This data describes a binding interaction between two proteins.

Sequence of chain A:
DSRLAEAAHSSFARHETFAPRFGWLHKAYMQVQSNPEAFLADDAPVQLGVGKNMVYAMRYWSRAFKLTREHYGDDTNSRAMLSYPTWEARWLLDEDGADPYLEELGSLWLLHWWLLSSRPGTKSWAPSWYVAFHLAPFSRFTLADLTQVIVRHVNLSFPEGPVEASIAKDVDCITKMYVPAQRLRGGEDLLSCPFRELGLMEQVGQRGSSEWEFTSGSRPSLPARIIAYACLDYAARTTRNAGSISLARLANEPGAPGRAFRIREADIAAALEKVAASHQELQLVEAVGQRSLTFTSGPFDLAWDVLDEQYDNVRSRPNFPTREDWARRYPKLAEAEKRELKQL

Contacts between the two chains:
Residue P227 in chain A is in contact with residue L197 in chain B (closest heavy-atom distance 4.0 Å).
Residue E106 in chain A interacts with residue E195 in chain B (closest heavy-atom distance 3.9 Å).
Residue Q184 in chain A is in contact with residue E204 in chain B (closest heavy-atom distance 2.8 Å).
Residue S199 in chain A is in contact with residue L104 in chain B (closest heavy-atom distance 2.9 Å).
Residue L198 in chain A contacts residue L107 in chain B (closest heavy-atom distance 3.8 Å).
Residue W26 in chain A contacts residue E105 in chain B (closest heavy-atom distance 3.9 Å).
Residue S228 in chain A is in contact with residue L197 in chain B (closest heavy-atom distance 3.9 Å).
Residue R23 in chain A contacts residue E105 in chain B (closest heavy-atom distance 3.0 Å).
Residue L107 in chain A contacts residue L198 in chain B (closest heavy-atom distance 3.8 Å).
Residue C200 in chain A interacts with residue E204 in chain B (closest heavy-atom distance 2.8 Å).
Residue L107 in chain A is in contact with residue R203 in chain B (closest heavy-atom distance 4.1 Å).
Residue G25 in chain A is in contact with residue E105 in chain B (closest heavy-atom distance 3.9 Å).
Residue L197 in chain A contacts residue L107 in chain B (closest heavy-atom distance 3.0 Å).
Residue E105 in chain A is in contact with residue R23 in chain B (closest heavy-atom distance 3.0 Å).
Residue P227 in chain A interacts with residue Q184 in chain B (closest heavy-atom distance 3.7 Å).
Residue A183 in chain A interacts with residue E204 in chain B (closest heavy-atom distance 3.9 Å).
Residue P230 in chain A contacts residue E195 in chain B (closest heavy-atom distance 3.4 Å).
Residue S199 in chain A contacts residue E204 in chain B (closest heavy-atom distance 3.4 Å).
Residue Q184 in chain A is in contact with residue G206 in chain B (closest heavy-atom distance 3.5 Å).
Residue L197 in chain A interacts with residue S228 in chain B (closest heavy-atom distance 3.7 Å).
Residue G206 in chain A is in contact with residue Q184 in chain B (closest heavy-atom distance 3.8 Å).
Residue E204 in chain A is in contact with residue S199 in chain B (closest heavy-atom distance 3.3 Å).
Residue E195 in chain A is in contact with residue Q317 in chain B (closest heavy-atom distance 2.8 Å).
Residue F24 in chain A interacts with residue Y103 in chain B (closest heavy-atom distance 3.9 Å).
Residue L197 in chain A contacts residue P227 in chain B (closest heavy-atom distance 3.8 Å).
Residue R187 in chain A interacts with residue P227 in chain B (closest heavy-atom distance 4.0 Å).
Residue P227 in chain A interacts with residue G188 in chain B (closest heavy-atom distance 3.6 Å).
Residue Q184 in chain A interacts with residue P227 in chain B (closest heavy-atom distance 3.5 Å).
Residue S199 in chain A contacts residue L107 in chain B (closest heavy-atom distance 3.6 Å).
Residue L107 in chain A interacts with residue A183 in chain B (closest heavy-atom distance 3.4 Å).
Residue L205 in chain A is in contact with residue Q184 in chain B (closest heavy-atom distance 3.6 Å).
Residue Y103 in chain A contacts residue G25 in chain B (closest heavy-atom distance 3.7 Å).
Residue R203 in chain A contacts residue E204 in chain B (closest heavy-atom distance 2.9 Å).
Residue Y103 in chain A interacts with residue H28 in chain B (closest heavy-atom distance 3.5 Å).
Residue A183 in chain A is in contact with residue L107 in chain B (closest heavy-atom distance 3.5 Å).
Residue E204 in chain A interacts with residue C200 in chain B (closest heavy-atom distance 3.0 Å).
Residue L107 in chain A interacts with residue S199 in chain B (closest heavy-atom distance 3.8 Å).
Residue L198 in chain A contacts residue E105 in chain B (closest heavy-atom distance 3.3 Å).
Residue L107 in chain A interacts with residue L197 in chain B (closest heavy-atom distance 3.0 Å).
Residue L104 in chain A contacts residue S199 in chain B (closest heavy-atom distance 2.9 Å).
Residue R203 in chain A contacts residue L107 in chain B (closest heavy-atom distance 3.9 Å).
Residue S199 in chain A interacts with residue E105 in chain B (closest heavy-atom distance 2.8 Å).
Residue E195 in chain A contacts residue P230 in chain B (closest heavy-atom distance 3.6 Å).
Residue E195 in chain A is in contact with residue E106 in chain B (closest heavy-atom distance 4.0 Å).
Residue E106 in chain A interacts with residue L197 in chain B (closest heavy-atom distance 3.9 Å).
Residue L197 in chain A is in contact with residue E106 in chain B (closest heavy-atom distance 4.0 Å).
Residue E204 in chain A interacts with residue Q184 in chain B (closest heavy-atom distance 2.8 Å).
Residue E105 in chain A interacts with residue S199 in chain B (closest heavy-atom distance 2.9 Å).
Residue Q317 in chain A is in contact with residue E195 in chain B (closest heavy-atom distance 3.0 Å).
Residue K29 in chain A interacts with residue Y103 in chain B (closest heavy-atom distance 3.6 Å).
Residue G25 in chain A contacts residue Y103 in chain B (closest heavy-atom distance 3.6 Å).
Residue H28 in chain A contacts residue Y103 in chain B (closest heavy-atom distance 3.4 Å).
Residue Q184 in chain A contacts residue L205 in chain B (closest heavy-atom distance 3.3 Å).
Residue E204 in chain A contacts residue R203 in chain B (closest heavy-atom distance 2.8 Å).
Residue E105 in chain A is in contact with residue L198 in chain B (closest heavy-atom distance 3.2 Å).
Residue A183 in chain A contacts residue P227 in chain B (closest heavy-atom distance 4.0 Å).
Residue Y103 in chain A is in contact with residue F24 in chain B (closest heavy-atom distance 3.9 Å).
Residue Y103 in chain A interacts with residue K29 in chain B (closest heavy-atom distance 3.9 Å).
Residue L186 in chain A is in contact with residue P227 in chain B (closest heavy-atom distance 3.3 Å).
Residue F24 in chain A contacts residue F24 in chain B (closest heavy-atom distance 3.6 Å).

Sequence of chain B:
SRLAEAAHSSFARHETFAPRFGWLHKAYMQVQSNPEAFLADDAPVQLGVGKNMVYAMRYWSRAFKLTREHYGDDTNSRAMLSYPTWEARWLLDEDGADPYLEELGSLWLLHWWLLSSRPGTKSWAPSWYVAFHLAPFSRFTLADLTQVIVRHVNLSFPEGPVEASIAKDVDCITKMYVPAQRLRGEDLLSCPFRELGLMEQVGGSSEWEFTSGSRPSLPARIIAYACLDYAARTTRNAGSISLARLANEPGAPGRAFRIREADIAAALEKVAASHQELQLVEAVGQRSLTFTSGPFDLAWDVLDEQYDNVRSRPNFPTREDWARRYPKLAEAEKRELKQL